Interface contacts:
Residue I152 in the first protein is in contact with residue F103 in the second protein (closest heavy-atom distance 4.2 Å).
Residue G171 in the first protein contacts residue L68 in the second protein (closest heavy-atom distance 3.4 Å).
Residue A169 in the first protein contacts residue L68 in the second protein (closest heavy-atom distance 3.6 Å).
Residue Y213 in the first protein interacts with residue P85 in the second protein (closest heavy-atom distance 3.9 Å).
Residue F162 in the first protein interacts with residue D81 in the second protein (closest heavy-atom distance 3.6 Å).
Residue D163 in the first protein is in contact with residue R146 in the second protein (closest heavy-atom distance 3.0 Å).
Residue L219 in the first protein is in contact with residue P85 in the second protein (closest heavy-atom distance 3.4 Å).
Residue K155 in the first protein is in contact with residue R104 in the second protein (closest heavy-atom distance 3.8 Å).
Residue L38 in the first protein is in contact with residue F84 in the second protein (closest heavy-atom distance 3.5 Å).
Residue L165 in the first protein interacts with residue Y73 in the second protein (closest heavy-atom distance 4.0 Å).
Residue D163 in the first protein contacts residue E75 in the second protein (closest heavy-atom distance 2.8 Å).
Residue A169 in the first protein is in contact with residue Y73 in the second protein (closest heavy-atom distance 3.6 Å).
Residue L38 in the first protein contacts residue P85 in the second protein (closest heavy-atom distance 3.7 Å).
Residue A216 in the first protein contacts residue P85 in the second protein (closest heavy-atom distance 3.9 Å).
Residue I159 in the first protein contacts residue F97 in the second protein (closest heavy-atom distance 4.2 Å).
Residue S218 in the first protein is in contact with residue P85 in the second protein (closest heavy-atom distance 3.3 Å).
Residue F162 in the first protein contacts residue I80 in the second protein (closest heavy-atom distance 3.4 Å).
Residue S218 in the first protein interacts with residue E90 in the second protein (closest heavy-atom distance 3.9 Å).
Residue K155 in the first protein interacts with residue I100 in the second protein (closest heavy-atom distance 3.3 Å).
Residue F162 in the first protein contacts residue R146 in the second protein (closest heavy-atom distance 3.9 Å).
Residue L158 in the first protein interacts with residue E90 in the second protein (closest heavy-atom distance 3.7 Å).
Residue D163 in the first protein interacts with residue I80 in the second protein (closest heavy-atom distance 3.7 Å).
Residue N217 in the first protein is in contact with residue I86 in the second protein (closest heavy-atom distance 4.0 Å).
Residue A216 in the first protein interacts with residue Q130 in the second protein (closest heavy-atom distance 4.3 Å).
Residue F162 in the first protein interacts with residue F84 in the second protein (closest heavy-atom distance 3.5 Å).
Residue Y213 in the first protein contacts residue F84 in the second protein (closest heavy-atom distance 4.0 Å).
Residue L166 in the first protein is in contact with residue Q150 in the second protein (closest heavy-atom distance 4.2 Å).
Residue F162 in the first protein is in contact with residue I86 in the second protein (closest heavy-atom distance 4.0 Å).
Residue N217 in the first protein is in contact with residue P85 in the second protein (closest heavy-atom distance 4.0 Å).
Residue F162 in the first protein interacts with residue L94 in the second protein (closest heavy-atom distance 3.5 Å).
Residue L165 in the first protein contacts residue I50 in the second protein (closest heavy-atom distance 4.0 Å).
Residue L166 in the first protein contacts residue R146 in the second protein (closest heavy-atom distance 3.4 Å).
Residue K155 in the first protein contacts residue F97 in the second protein (closest heavy-atom distance 3.3 Å).
Residue A169 in the first protein is in contact with residue L48 in the second protein (closest heavy-atom distance 4.1 Å).
Residue L165 in the first protein interacts with residue E75 in the second protein (closest heavy-atom distance 3.7 Å).
Residue Y213 in the first protein is in contact with residue D81 in the second protein (closest heavy-atom distance 4.2 Å).
Residue Y213 in the first protein contacts residue N83 in the second protein (closest heavy-atom distance 2.7 Å).
Residue F162 in the first protein interacts with residue C91 in the second protein (closest heavy-atom distance 3.9 Å).
Residue S161 in the first protein contacts residue F84 in the second protein (closest heavy-atom distance 4.1 Å).
Residue L158 in the first protein interacts with residue L94 in the second protein (closest heavy-atom distance 4.3 Å).
Residue Q156 in the first protein is in contact with residue L102 in the second protein (closest heavy-atom distance 3.8 Å).
Residue L166 in the first protein contacts residue Y73 in the second protein (closest heavy-atom distance 3.7 Å).
Residue K155 in the first protein contacts residue S105 in the second protein (closest heavy-atom distance 4.0 Å).
Residue K168 in the first protein contacts residue I50 in the second protein (closest heavy-atom distance 3.7 Å).
Residue L165 in the first protein interacts with residue K45 in the second protein (closest heavy-atom distance 4.0 Å).
Residue F153 in the first protein interacts with residue L102 in the second protein (closest heavy-atom distance 3.8 Å).
Residue A169 in the first protein interacts with residue I50 in the second protein (closest heavy-atom distance 4.1 Å).
Residue M170 in the first protein is in contact with residue L68 in the second protein (closest heavy-atom distance 4.1 Å).
Residue L158 in the first protein is in contact with residue F97 in the second protein (closest heavy-atom distance 4.0 Å).
Residue N217 in the first protein is in contact with residue K87 in the second protein (closest heavy-atom distance 3.7 Å).
Residue I159 in the first protein interacts with residue L94 in the second protein (closest heavy-atom distance 3.9 Å).
Residue M222 in the first protein contacts residue P85 in the second protein (closest heavy-atom distance 4.3 Å).
Residue L166 in the first protein contacts residue E75 in the second protein (closest heavy-atom distance 3.7 Å).
Residue M170 in the first protein is in contact with residue L94 in the second protein (closest heavy-atom distance 4.1 Å).
Residue F162 in the first protein interacts with residue I131 in the second protein (closest heavy-atom distance 3.6 Å).
Residue N217 in the first protein interacts with residue Q130 in the second protein (closest heavy-atom distance 3.0 Å).
Residue M170 in the first protein interacts with residue P98 in the second protein (closest heavy-atom distance 3.6 Å).
Residue I152 in the first protein interacts with residue L102 in the second protein (closest heavy-atom distance 3.9 Å).
Residue L165 in the first protein contacts residue N79 in the second protein (closest heavy-atom distance 3.8 Å).
Residue L158 in the first protein is in contact with residue F84 in the second protein (closest heavy-atom distance 3.7 Å).

Sequence of the second protein:
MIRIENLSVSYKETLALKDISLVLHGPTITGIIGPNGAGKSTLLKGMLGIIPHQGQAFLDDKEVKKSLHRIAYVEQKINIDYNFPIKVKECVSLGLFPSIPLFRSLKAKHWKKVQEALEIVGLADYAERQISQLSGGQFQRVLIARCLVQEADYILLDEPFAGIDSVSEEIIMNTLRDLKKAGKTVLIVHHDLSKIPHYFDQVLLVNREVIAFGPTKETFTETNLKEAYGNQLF

These two protein chains interact to form a complex.

Sequence of the first protein:
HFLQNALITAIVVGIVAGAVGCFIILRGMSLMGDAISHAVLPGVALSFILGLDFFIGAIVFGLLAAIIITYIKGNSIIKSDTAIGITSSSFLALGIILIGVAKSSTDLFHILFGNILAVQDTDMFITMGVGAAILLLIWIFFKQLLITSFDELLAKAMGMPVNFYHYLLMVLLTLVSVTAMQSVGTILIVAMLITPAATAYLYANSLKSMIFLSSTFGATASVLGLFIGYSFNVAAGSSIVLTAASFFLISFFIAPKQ